The following describes two proteins that form a bound complex.

Sequence of protein 1:
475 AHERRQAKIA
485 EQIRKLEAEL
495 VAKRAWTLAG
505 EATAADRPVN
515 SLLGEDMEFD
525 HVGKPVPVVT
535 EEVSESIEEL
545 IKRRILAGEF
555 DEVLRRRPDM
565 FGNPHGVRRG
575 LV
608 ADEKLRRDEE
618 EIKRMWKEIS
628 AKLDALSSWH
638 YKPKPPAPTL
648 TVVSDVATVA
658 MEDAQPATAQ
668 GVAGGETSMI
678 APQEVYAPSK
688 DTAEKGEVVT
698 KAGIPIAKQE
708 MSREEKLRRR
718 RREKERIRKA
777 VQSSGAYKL

Contacts between the two chains:
Residue A959 in protein 2 interacts with residue R572 in protein 1 (closest heavy-atom distance 3.8 Å).
Residue L469 in protein 2 is in contact with residue L785 in protein 1 (closest heavy-atom distance 3.7 Å).
Residue L961 in protein 2 is in contact with residue P643 in protein 1 (closest heavy-atom distance 3.7 Å).
Residue R956 in protein 2 contacts residue V682 in protein 1 (closest heavy-atom distance 4.0 Å).
Residue L608 in protein 2 interacts with residue Y783 in protein 1 (closest heavy-atom distance 3.8 Å).
Residue L961 in protein 2 contacts residue D563 in protein 1 (closest heavy-atom distance 3.3 Å).
Residue K955 in protein 2 interacts with residue S651 in protein 1 (closest heavy-atom distance 3.2 Å).
Residue R954 in protein 2 interacts with residue D652 in protein 1 (closest heavy-atom distance 3.3 Å).
Residue A959 in protein 2 interacts with residue R573 in protein 1 (closest heavy-atom distance 3.2 Å).
Residue R956 in protein 2 is in contact with residue L575 in protein 1 (closest heavy-atom distance 3.9 Å).
Residue L961 in protein 2 is in contact with residue N567 in protein 1 (closest heavy-atom distance 3.4 Å).
Residue L569 in protein 2 is in contact with residue S780 in protein 1 (closest heavy-atom distance 3.7 Å).
Residue S962 in protein 2 is in contact with residue A644 in protein 1 (closest heavy-atom distance 3.5 Å).
Residue W512 in protein 2 contacts residue S780 in protein 1 (closest heavy-atom distance 3.6 Å).
Residue K152 in protein 2 is in contact with residue R710 in protein 1 (closest heavy-atom distance 3.6 Å).
Residue L585 in protein 2 interacts with residue S780 in protein 1 (closest heavy-atom distance 4.0 Å).
Residue L961 in protein 2 is in contact with residue P645 in protein 1 (closest heavy-atom distance 3.6 Å).
Residue L961 in protein 2 contacts residue A644 in protein 1 (closest heavy-atom distance 2.9 Å).
Residue S960 in protein 2 interacts with residue P645 in protein 1 (closest heavy-atom distance 3.7 Å).
Residue S960 in protein 2 interacts with residue R573 in protein 1 (closest heavy-atom distance 3.9 Å).
Residue F958 in protein 2 contacts residue T648 in protein 1 (closest heavy-atom distance 3.4 Å).
Residue K955 in protein 2 interacts with residue V649 in protein 1 (closest heavy-atom distance 3.8 Å).
Residue A957 in protein 2 contacts residue V576 in protein 1 (closest heavy-atom distance 3.6 Å).
Residue A957 in protein 2 is in contact with residue V649 in protein 1 (closest heavy-atom distance 4.0 Å).
Residue F958 in protein 2 contacts residue L647 in protein 1 (closest heavy-atom distance 3.7 Å).
Residue L611 in protein 2 contacts residue K784 in protein 1 (closest heavy-atom distance 3.6 Å).
Residue A957 in protein 2 is in contact with residue T648 in protein 1 (closest heavy-atom distance 2.8 Å).
Residue W512 in protein 2 interacts with residue K784 in protein 1 (closest heavy-atom distance 3.6 Å).
Residue K955 in protein 2 is in contact with residue V650 in protein 1 (closest heavy-atom distance 3.5 Å).
Residue F958 in protein 2 is in contact with residue V650 in protein 1 (closest heavy-atom distance 3.5 Å).
Residue R956 in protein 2 is in contact with residue T648 in protein 1 (closest heavy-atom distance 4.0 Å).
Residue S962 in protein 2 is in contact with residue T646 in protein 1 (closest heavy-atom distance 3.2 Å).
Residue H151 in protein 2 interacts with residue R710 in protein 1 (closest heavy-atom distance 3.7 Å).
Residue W512 in protein 2 contacts residue G781 in protein 1 (closest heavy-atom distance 3.6 Å).
Residue L611 in protein 2 interacts with residue Y783 in protein 1 (closest heavy-atom distance 3.8 Å).
Residue L569 in protein 2 is in contact with residue K784 in protein 1 (closest heavy-atom distance 3.9 Å).
Residue R956 in protein 2 interacts with residue V649 in protein 1 (closest heavy-atom distance 3.3 Å).
Residue F958 in protein 2 contacts residue L575 in protein 1 (closest heavy-atom distance 3.6 Å).
Residue S962 in protein 2 is in contact with residue P643 in protein 1 (closest heavy-atom distance 4.0 Å).
Residue A959 in protein 2 contacts residue G574 in protein 1 (closest heavy-atom distance 2.9 Å).
Residue F958 in protein 2 is in contact with residue G574 in protein 1 (closest heavy-atom distance 3.3 Å).
Residue P609 in protein 2 contacts residue Y783 in protein 1 (closest heavy-atom distance 3.9 Å).
Residue W700 in protein 2 interacts with residue L785 in protein 1 (closest heavy-atom distance 3.3 Å).
Residue A957 in protein 2 contacts residue L647 in protein 1 (closest heavy-atom distance 3.9 Å).
Residue S960 in protein 2 is in contact with residue T646 in protein 1 (closest heavy-atom distance 2.9 Å).
Residue Y467 in protein 2 is in contact with residue L785 in protein 1 (closest heavy-atom distance 3.7 Å).
Residue F958 in protein 2 contacts residue E681 in protein 1 (closest heavy-atom distance 3.2 Å).
Residue A959 in protein 2 contacts residue L647 in protein 1 (closest heavy-atom distance 3.7 Å).
Residue R149 in protein 2 is in contact with residue E711 in protein 1 (closest heavy-atom distance 2.8 Å).
Residue R954 in protein 2 is in contact with residue S651 in protein 1 (closest heavy-atom distance 3.4 Å).
Residue R430 in protein 2 is in contact with residue L785 in protein 1 (closest heavy-atom distance 3.4 Å).
Residue R956 in protein 2 contacts residue E681 in protein 1 (closest heavy-atom distance 2.7 Å).
Residue W512 in protein 2 contacts residue L785 in protein 1 (closest heavy-atom distance 3.7 Å).
Residue A627 in protein 2 contacts residue Y783 in protein 1 (closest heavy-atom distance 3.9 Å).
Residue L961 in protein 2 interacts with residue R573 in protein 1 (closest heavy-atom distance 3.8 Å).
Residue R956 in protein 2 is in contact with residue V650 in protein 1 (closest heavy-atom distance 3.2 Å).
Residue A959 in protein 2 is in contact with residue V576 in protein 1 (closest heavy-atom distance 3.8 Å).
Residue G150 in protein 2 is in contact with residue R710 in protein 1 (closest heavy-atom distance 2.8 Å).
Residue L653 in protein 2 is in contact with residue K784 in protein 1 (closest heavy-atom distance 3.4 Å).
Residue R149 in protein 2 interacts with residue R710 in protein 1 (closest heavy-atom distance 3.1 Å).

Sequence of protein 2:
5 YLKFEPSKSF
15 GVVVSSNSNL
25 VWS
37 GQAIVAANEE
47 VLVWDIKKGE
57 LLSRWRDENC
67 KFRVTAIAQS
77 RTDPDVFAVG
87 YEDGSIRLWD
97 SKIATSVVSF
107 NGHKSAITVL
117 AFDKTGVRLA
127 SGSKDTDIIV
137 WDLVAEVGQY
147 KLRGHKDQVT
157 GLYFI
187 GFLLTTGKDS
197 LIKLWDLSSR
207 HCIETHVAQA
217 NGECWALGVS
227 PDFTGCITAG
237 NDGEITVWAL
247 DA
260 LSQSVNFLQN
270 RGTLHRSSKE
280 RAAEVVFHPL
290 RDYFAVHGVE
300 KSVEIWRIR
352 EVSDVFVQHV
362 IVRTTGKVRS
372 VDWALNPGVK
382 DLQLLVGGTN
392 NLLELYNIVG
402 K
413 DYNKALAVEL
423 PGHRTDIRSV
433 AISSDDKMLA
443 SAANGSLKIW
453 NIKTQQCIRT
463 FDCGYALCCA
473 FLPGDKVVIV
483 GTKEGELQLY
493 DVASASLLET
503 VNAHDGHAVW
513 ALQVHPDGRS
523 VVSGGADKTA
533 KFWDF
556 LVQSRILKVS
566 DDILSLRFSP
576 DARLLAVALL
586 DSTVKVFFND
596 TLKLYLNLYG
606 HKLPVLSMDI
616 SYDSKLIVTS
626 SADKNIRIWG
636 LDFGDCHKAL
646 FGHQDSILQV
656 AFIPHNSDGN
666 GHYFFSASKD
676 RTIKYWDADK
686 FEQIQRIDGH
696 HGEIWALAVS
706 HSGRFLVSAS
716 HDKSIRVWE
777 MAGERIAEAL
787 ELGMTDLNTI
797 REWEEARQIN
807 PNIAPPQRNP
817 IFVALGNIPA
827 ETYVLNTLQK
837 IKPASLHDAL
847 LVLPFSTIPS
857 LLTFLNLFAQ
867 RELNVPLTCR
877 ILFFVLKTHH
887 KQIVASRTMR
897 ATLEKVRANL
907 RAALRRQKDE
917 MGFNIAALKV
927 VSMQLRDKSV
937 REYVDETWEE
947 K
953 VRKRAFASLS